Residue-level contacts at the interface:
Residue D92 in protein 2 interacts with residue R138 in protein 1 (closest heavy-atom distance 2.7 Å).
Residue Q90 in protein 2 contacts residue K145 in protein 1 (closest heavy-atom distance 4.2 Å).
Residue W112 in protein 2 is in contact with residue N58 in protein 1 (closest heavy-atom distance 3.5 Å).
Residue I94 in protein 2 interacts with residue N58 in protein 1 (closest heavy-atom distance 3.2 Å).
Residue L39 in protein 2 is in contact with residue L144 in protein 1 (closest heavy-atom distance 3.9 Å).
Residue Y116 in protein 2 contacts residue T54 in protein 1 (closest heavy-atom distance 3.8 Å).
Residue D92 in protein 2 interacts with residue K145 in protein 1 (closest heavy-atom distance 2.8 Å).
Residue V114 in protein 2 interacts with residue R141 in protein 1 (closest heavy-atom distance 3.4 Å).
Residue R91 in protein 2 contacts residue Q147 in protein 1 (closest heavy-atom distance 3.5 Å).
Residue D92 in protein 2 contacts residue Q146 in protein 1 (closest heavy-atom distance 2.9 Å).
Residue Y115 in protein 2 interacts with residue G134 in protein 1 (closest heavy-atom distance 3.2 Å).
Residue R111 in protein 2 is in contact with residue E55 in protein 1 (closest heavy-atom distance 3.8 Å).
Residue G195 in protein 2 interacts with residue R137 in protein 1 (closest heavy-atom distance 3.9 Å).
Residue R111 in protein 2 interacts with residue N57 in protein 1 (closest heavy-atom distance 3.3 Å).
Residue Y115 in protein 2 is in contact with residue R137 in protein 1 (closest heavy-atom distance 3.1 Å).
Residue S110 in protein 2 contacts residue F56 in protein 1 (closest heavy-atom distance 4.0 Å).
Residue Y115 in protein 2 interacts with residue Q133 in protein 1 (closest heavy-atom distance 4.1 Å).
Residue D92 in protein 2 interacts with residue R141 in protein 1 (closest heavy-atom distance 2.7 Å).
Residue D197 in protein 2 is in contact with residue T54 in protein 1 (closest heavy-atom distance 3.4 Å).
Residue D92 in protein 2 interacts with residue L144 in protein 1 (closest heavy-atom distance 3.6 Å).
Residue S110 in protein 2 interacts with residue T59 in protein 1 (closest heavy-atom distance 4.0 Å).
Residue I94 in protein 2 contacts residue V60 in protein 1 (closest heavy-atom distance 3.7 Å).
Residue P196 in protein 2 is in contact with residue S53 in protein 1 (closest heavy-atom distance 3.9 Å).
Residue W112 in protein 2 interacts with residue R138 in protein 1 (closest heavy-atom distance 3.7 Å).
Residue D192 in protein 2 is in contact with residue L37 in protein 1 (closest heavy-atom distance 3.5 Å).
Residue R111 in protein 2 interacts with residue N58 in protein 1 (closest heavy-atom distance 3.6 Å).
Residue W112 in protein 2 interacts with residue Q146 in protein 1 (closest heavy-atom distance 4.5 Å).
Residue Y96 in protein 2 is in contact with residue T59 in protein 1 (closest heavy-atom distance 3.0 Å).
Residue D192 in protein 2 interacts with residue R137 in protein 1 (closest heavy-atom distance 3.7 Å).
Residue T108 in protein 2 interacts with residue N57 in protein 1 (closest heavy-atom distance 4.3 Å).
Residue A109 in protein 2 contacts residue N57 in protein 1 (closest heavy-atom distance 3.2 Å).
Residue D192 in protein 2 is in contact with residue Y36 in protein 1 (closest heavy-atom distance 4.1 Å).
Residue D197 in protein 2 contacts residue S53 in protein 1 (closest heavy-atom distance 3.0 Å).
Residue D93 in protein 2 interacts with residue Q147 in protein 1 (closest heavy-atom distance 2.9 Å).
Residue V114 in protein 2 is in contact with residue L144 in protein 1 (closest heavy-atom distance 4.4 Å).
Residue D93 in protein 2 contacts residue Q146 in protein 1 (closest heavy-atom distance 3.4 Å).
Residue R91 in protein 2 interacts with residue K145 in protein 1 (closest heavy-atom distance 3.3 Å).
Residue V193 in protein 2 contacts residue R137 in protein 1 (closest heavy-atom distance 3.5 Å).
Residue I94 in protein 2 is in contact with residue S61 in protein 1 (closest heavy-atom distance 4.1 Å).
Residue S110 in protein 2 contacts residue N58 in protein 1 (closest heavy-atom distance 2.8 Å).
Residue I94 in protein 2 interacts with residue T59 in protein 1 (closest heavy-atom distance 4.1 Å).
Residue Y143 in protein 2 is in contact with residue L144 in protein 1 (closest heavy-atom distance 4.1 Å).
Residue W112 in protein 2 contacts residue R141 in protein 1 (closest heavy-atom distance 3.4 Å).
Residue Y96 in protein 2 is in contact with residue N58 in protein 1 (closest heavy-atom distance 4.2 Å).
Residue W112 in protein 2 is in contact with residue G134 in protein 1 (closest heavy-atom distance 3.9 Å).
Residue Y194 in protein 2 contacts residue L144 in protein 1 (closest heavy-atom distance 4.3 Å).
Residue P196 in protein 2 is in contact with residue R137 in protein 1 (closest heavy-atom distance 3.8 Å).
Residue V193 in protein 2 interacts with residue N140 in protein 1 (closest heavy-atom distance 4.1 Å).
Residue R111 in protein 2 interacts with residue T54 in protein 1 (closest heavy-atom distance 2.7 Å).
Residue W112 in protein 2 contacts residue C62 in protein 1 (closest heavy-atom distance 4.2 Å).
Residue S110 in protein 2 contacts residue N57 in protein 1 (closest heavy-atom distance 2.8 Å).
Residue R111 in protein 2 is in contact with residue F56 in protein 1 (closest heavy-atom distance 2.9 Å).
Residue V193 in protein 2 is in contact with residue R141 in protein 1 (closest heavy-atom distance 3.0 Å).
Residue W112 in protein 2 interacts with residue S61 in protein 1 (closest heavy-atom distance 3.6 Å).
Residue D145 in protein 2 interacts with residue N140 in protein 1 (closest heavy-atom distance 3.8 Å).
Residue R91 in protein 2 interacts with residue Q146 in protein 1 (closest heavy-atom distance 4.1 Å).
Residue E191 in protein 2 interacts with residue R137 in protein 1 (closest heavy-atom distance 4.4 Å).
Residue W112 in protein 2 contacts residue V60 in protein 1 (closest heavy-atom distance 3.8 Å).
Residue Y115 in protein 2 is in contact with residue N58 in protein 1 (closest heavy-atom distance 3.7 Å).
Residue Y194 in protein 2 interacts with residue R141 in protein 1 (closest heavy-atom distance 3.8 Å).

Sequence of protein 2:
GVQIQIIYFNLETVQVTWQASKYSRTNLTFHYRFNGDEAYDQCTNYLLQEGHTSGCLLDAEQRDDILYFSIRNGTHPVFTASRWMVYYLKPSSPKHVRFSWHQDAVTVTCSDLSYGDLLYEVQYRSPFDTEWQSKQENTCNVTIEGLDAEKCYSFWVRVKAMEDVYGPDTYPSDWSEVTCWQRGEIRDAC

These two protein chains interact to form a complex.

Sequence of protein 1:
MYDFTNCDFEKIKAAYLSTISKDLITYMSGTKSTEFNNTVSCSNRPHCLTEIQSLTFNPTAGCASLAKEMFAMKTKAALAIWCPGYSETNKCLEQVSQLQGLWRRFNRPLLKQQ